The following describes two proteins that form a bound complex.

Sequence of protein 2:
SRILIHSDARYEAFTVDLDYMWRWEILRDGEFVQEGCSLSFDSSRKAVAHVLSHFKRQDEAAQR

Sequence of protein 1:
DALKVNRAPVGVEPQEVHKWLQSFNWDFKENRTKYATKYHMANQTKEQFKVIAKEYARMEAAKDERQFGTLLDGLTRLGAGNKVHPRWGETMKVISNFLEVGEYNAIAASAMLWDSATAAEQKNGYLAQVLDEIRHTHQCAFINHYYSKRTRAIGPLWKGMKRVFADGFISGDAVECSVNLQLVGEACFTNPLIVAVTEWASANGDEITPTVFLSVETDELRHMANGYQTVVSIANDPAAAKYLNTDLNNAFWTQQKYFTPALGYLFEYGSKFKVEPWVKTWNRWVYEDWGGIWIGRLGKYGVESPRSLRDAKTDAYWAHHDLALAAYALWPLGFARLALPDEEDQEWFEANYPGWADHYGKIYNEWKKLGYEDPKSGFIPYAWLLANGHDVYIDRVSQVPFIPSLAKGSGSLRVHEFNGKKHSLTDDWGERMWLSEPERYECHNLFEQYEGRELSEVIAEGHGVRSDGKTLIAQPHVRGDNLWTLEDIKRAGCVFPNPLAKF

Interface contacts:
Residue E240 in protein 1 is in contact with residue E49 in protein 2 (closest heavy-atom distance 3.9 Å).
Residue V218 in protein 1 interacts with residue H64 in protein 2 (closest heavy-atom distance 3.4 Å).
Residue V218 in protein 1 contacts residue W38 in protein 2 (closest heavy-atom distance 4.0 Å).
Residue E222 in protein 1 contacts residue R71 in protein 2 (closest heavy-atom distance 3.3 Å).
Residue T221 in protein 1 is in contact with residue H68 in protein 2 (closest heavy-atom distance 3.5 Å).
Residue V218 in protein 1 is in contact with residue A61 in protein 2 (closest heavy-atom distance 3.2 Å).
Residue A219 in protein 1 contacts residue H64 in protein 2 (closest heavy-atom distance 3.7 Å).
Residue D312 in protein 1 interacts with residue L53 in protein 2 (closest heavy-atom distance 3.3 Å).
Residue I316 in protein 1 is in contact with residue S54 in protein 2 (closest heavy-atom distance 4.1 Å).
Residue K323 in protein 1 is in contact with residue D33 in protein 2 (closest heavy-atom distance 3.9 Å).
Residue E240 in protein 1 contacts residue Q48 in protein 2 (closest heavy-atom distance 4.2 Å).
Residue L244 in protein 1 contacts residue R37 in protein 2 (closest heavy-atom distance 3.9 Å).
Residue F60 in protein 1 interacts with residue Y34 in protein 2 (closest heavy-atom distance 3.9 Å).
Residue R320 in protein 1 contacts residue W36 in protein 2 (closest heavy-atom distance 3.4 Å).
Residue W313 in protein 1 is in contact with residue L53 in protein 2 (closest heavy-atom distance 3.8 Å).
Residue Q59 in protein 1 contacts residue Y34 in protein 2 (closest heavy-atom distance 3.8 Å).
Residue D312 in protein 1 contacts residue S54 in protein 2 (closest heavy-atom distance 2.6 Å).
Residue L237 in protein 1 is in contact with residue H68 in protein 2 (closest heavy-atom distance 4.3 Å).
Residue V298 in protein 1 is in contact with residue H64 in protein 2 (closest heavy-atom distance 4.5 Å).
Residue T241 in protein 1 interacts with residue E49 in protein 2 (closest heavy-atom distance 4.1 Å).
Residue T221 in protein 1 interacts with residue H64 in protein 2 (closest heavy-atom distance 4.2 Å).
Residue W317 in protein 1 interacts with residue L53 in protein 2 (closest heavy-atom distance 3.3 Å).
Residue S225 in protein 1 contacts residue R71 in protein 2 (closest heavy-atom distance 3.4 Å).
Residue V218 in protein 1 interacts with residue V65 in protein 2 (closest heavy-atom distance 3.7 Å).
Residue L237 in protein 1 is in contact with residue F69 in protein 2 (closest heavy-atom distance 4.3 Å).
Residue S225 in protein 1 is in contact with residue H68 in protein 2 (closest heavy-atom distance 2.9 Å).
Residue E240 in protein 1 contacts residue C51 in protein 2 (closest heavy-atom distance 2.9 Å).
Residue L244 in protein 1 is in contact with residue Y34 in protein 2 (closest heavy-atom distance 3.6 Å).
Residue R320 in protein 1 contacts residue Y34 in protein 2 (closest heavy-atom distance 3.6 Å).
Residue A248 in protein 1 is in contact with residue Y34 in protein 2 (closest heavy-atom distance 3.5 Å).
Residue T241 in protein 1 interacts with residue Q48 in protein 2 (closest heavy-atom distance 3.5 Å).
Residue M247 in protein 1 is in contact with residue C51 in protein 2 (closest heavy-atom distance 4.4 Å).
Residue R320 in protein 1 contacts residue M35 in protein 2 (closest heavy-atom distance 4.3 Å).
Residue L237 in protein 1 is in contact with residue V65 in protein 2 (closest heavy-atom distance 3.8 Å).
Residue T221 in protein 1 is in contact with residue V65 in protein 2 (closest heavy-atom distance 4.2 Å).
Residue N214 in protein 1 interacts with residue C51 in protein 2 (closest heavy-atom distance 3.1 Å).
Residue Y251 in protein 1 contacts residue Y34 in protein 2 (closest heavy-atom distance 3.7 Å).
Residue E222 in protein 1 contacts residue S67 in protein 2 (closest heavy-atom distance 3.3 Å).
Residue E240 in protein 1 is in contact with residue W38 in protein 2 (closest heavy-atom distance 3.8 Å).
Residue L237 in protein 1 contacts residue Q48 in protein 2 (closest heavy-atom distance 3.1 Å).
Residue W317 in protein 1 interacts with residue Y34 in protein 2 (closest heavy-atom distance 2.9 Å).
Residue E243 in protein 1 interacts with residue C51 in protein 2 (closest heavy-atom distance 4.0 Å).
Residue L244 in protein 1 contacts residue L32 in protein 2 (closest heavy-atom distance 4.4 Å).
Residue L244 in protein 1 is in contact with residue C51 in protein 2 (closest heavy-atom distance 3.5 Å).
Residue E230 in protein 1 interacts with residue Q72 in protein 2 (closest heavy-atom distance 3.5 Å).
Residue R320 in protein 1 contacts residue D33 in protein 2 (closest heavy-atom distance 3.3 Å).
Residue N214 in protein 1 is in contact with residue M35 in protein 2 (closest heavy-atom distance 4.2 Å).
Residue E240 in protein 1 is in contact with residue G50 in protein 2 (closest heavy-atom distance 3.3 Å).
Residue M247 in protein 1 contacts residue M35 in protein 2 (closest heavy-atom distance 3.2 Å).
Residue W317 in protein 1 interacts with residue M35 in protein 2 (closest heavy-atom distance 3.8 Å).
Residue A226 in protein 1 is in contact with residue R71 in protein 2 (closest heavy-atom distance 3.6 Å).
Residue E299 in protein 1 is in contact with residue K60 in protein 2 (closest heavy-atom distance 2.8 Å).
Residue D312 in protein 1 interacts with residue S57 in protein 2 (closest heavy-atom distance 2.8 Å).
Residue E222 in protein 1 is in contact with residue H64 in protein 2 (closest heavy-atom distance 2.9 Å).
Residue P233 in protein 1 is in contact with residue H68 in protein 2 (closest heavy-atom distance 3.5 Å).
Residue R320 in protein 1 interacts with residue S54 in protein 2 (closest heavy-atom distance 3.9 Å).
Residue A210 in protein 1 is in contact with residue L53 in protein 2 (closest heavy-atom distance 3.4 Å).
Residue R320 in protein 1 contacts residue L53 in protein 2 (closest heavy-atom distance 2.7 Å).
Residue L244 in protein 1 contacts residue M35 in protein 2 (closest heavy-atom distance 3.8 Å).
Residue R307 in protein 1 is in contact with residue D56 in protein 2 (closest heavy-atom distance 3.4 Å).